This data describes a binding interaction between two proteins.

Sequence of protein 2:
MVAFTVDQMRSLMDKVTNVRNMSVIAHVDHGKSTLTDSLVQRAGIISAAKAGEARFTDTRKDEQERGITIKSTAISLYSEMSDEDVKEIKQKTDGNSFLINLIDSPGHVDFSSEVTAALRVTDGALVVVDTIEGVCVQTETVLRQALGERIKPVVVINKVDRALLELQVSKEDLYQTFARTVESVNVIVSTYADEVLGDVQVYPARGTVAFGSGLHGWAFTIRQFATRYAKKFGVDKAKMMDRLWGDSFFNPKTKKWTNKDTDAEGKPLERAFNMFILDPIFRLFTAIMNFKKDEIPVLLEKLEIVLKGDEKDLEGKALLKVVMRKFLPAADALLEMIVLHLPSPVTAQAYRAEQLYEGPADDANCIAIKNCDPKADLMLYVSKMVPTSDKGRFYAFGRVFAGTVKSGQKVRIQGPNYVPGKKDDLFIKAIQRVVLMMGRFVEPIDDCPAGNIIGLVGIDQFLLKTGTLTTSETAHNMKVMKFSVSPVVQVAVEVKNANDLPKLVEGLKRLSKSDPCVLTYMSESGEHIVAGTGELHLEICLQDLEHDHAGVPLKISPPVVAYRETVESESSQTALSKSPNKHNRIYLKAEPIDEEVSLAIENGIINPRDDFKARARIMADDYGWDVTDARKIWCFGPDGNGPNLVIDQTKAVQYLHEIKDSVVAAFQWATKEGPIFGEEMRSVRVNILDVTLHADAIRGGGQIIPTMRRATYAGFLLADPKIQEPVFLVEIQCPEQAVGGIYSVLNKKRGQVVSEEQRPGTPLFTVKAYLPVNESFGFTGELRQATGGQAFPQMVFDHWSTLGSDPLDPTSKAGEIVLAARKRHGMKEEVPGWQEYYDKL

Sequence of protein 1:
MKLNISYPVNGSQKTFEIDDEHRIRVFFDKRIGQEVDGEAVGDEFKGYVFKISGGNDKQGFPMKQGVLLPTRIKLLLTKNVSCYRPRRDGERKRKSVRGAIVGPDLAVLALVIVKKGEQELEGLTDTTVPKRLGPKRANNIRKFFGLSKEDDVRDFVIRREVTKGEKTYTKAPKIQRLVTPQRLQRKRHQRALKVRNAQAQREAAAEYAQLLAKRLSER

Residue-level contacts at the interface:
Residue K312 in protein 2 interacts with residue E21 in protein 1 (closest heavy-atom distance 2.4 Å).
Residue K308 in protein 2 is in contact with residue E17 in protein 1 (closest heavy-atom distance 4.1 Å).
Residue G309 in protein 2 interacts with residue E21 in protein 1 (closest heavy-atom distance 3.4 Å).
Residue G309 in protein 2 interacts with residue D19 in protein 1 (closest heavy-atom distance 4.4 Å).
Residue K312 in protein 2 contacts residue D20 in protein 1 (closest heavy-atom distance 4.7 Å).
Residue K308 in protein 2 interacts with residue D19 in protein 1 (closest heavy-atom distance 4.9 Å).
Residue L307 in protein 2 interacts with residue D19 in protein 1 (closest heavy-atom distance 4.1 Å).